The following describes two proteins that form a bound complex.

Sequence of chain B:
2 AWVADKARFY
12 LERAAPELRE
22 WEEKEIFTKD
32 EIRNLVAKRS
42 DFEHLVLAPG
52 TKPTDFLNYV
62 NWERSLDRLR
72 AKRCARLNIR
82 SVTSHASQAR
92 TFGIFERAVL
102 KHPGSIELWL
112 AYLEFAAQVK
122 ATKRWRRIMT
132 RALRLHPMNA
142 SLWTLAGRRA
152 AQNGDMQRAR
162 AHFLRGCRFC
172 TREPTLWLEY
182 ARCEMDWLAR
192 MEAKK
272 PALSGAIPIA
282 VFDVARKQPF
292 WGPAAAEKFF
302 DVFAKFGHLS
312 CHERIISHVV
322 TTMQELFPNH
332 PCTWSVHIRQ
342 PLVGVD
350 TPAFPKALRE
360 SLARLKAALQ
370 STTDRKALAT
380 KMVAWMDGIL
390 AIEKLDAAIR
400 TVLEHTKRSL

Contacts between the two chains:
Residue R135 in chain B contacts residue S355 in chain A (closest heavy-atom distance 3.0 Å).
Residue R159 in chain B is in contact with residue P359 in chain A (closest heavy-atom distance 4.5 Å).
Residue F10 in chain B interacts with residue E913 in chain A (closest heavy-atom distance 3.7 Å).
Residue L165 in chain B interacts with residue I360 in chain A (closest heavy-atom distance 3.7 Å).
Residue A162 in chain B contacts residue Q358 in chain A (closest heavy-atom distance 4.0 Å).
Residue D6 in chain B interacts with residue K912 in chain A (closest heavy-atom distance 3.3 Å).
Residue R9 in chain B contacts residue K912 in chain A (closest heavy-atom distance 4.4 Å).
Residue A162 in chain B contacts residue L357 in chain A (closest heavy-atom distance 4.9 Å).
Residue R135 in chain B interacts with residue L357 in chain A (closest heavy-atom distance 4.1 Å).
Residue R169 in chain B contacts residue G366 in chain A (closest heavy-atom distance 3.6 Å).
Residue R169 in chain B contacts residue E370 in chain A (closest heavy-atom distance 2.4 Å).
Residue W144 in chain B contacts residue L357 in chain A (closest heavy-atom distance 4.6 Å).
Residue F10 in chain B contacts residue Q916 in chain A (closest heavy-atom distance 4.0 Å).
Residue A281 in chain B contacts residue I376 in chain A (closest heavy-atom distance 4.3 Å).
Residue Q158 in chain B contacts residue P359 in chain A (closest heavy-atom distance 4.0 Å).
Residue A162 in chain B is in contact with residue I360 in chain A (closest heavy-atom distance 4.5 Å).
Residue Q158 in chain B interacts with residue M377 in chain A (closest heavy-atom distance 4.7 Å).
Residue V285 in chain B is in contact with residue E368 in chain A (closest heavy-atom distance 3.6 Å).
Residue A277 in chain B interacts with residue I376 in chain A (closest heavy-atom distance 3.8 Å).
Residue P272 in chain B interacts with residue E379 in chain A (closest heavy-atom distance 4.6 Å).
Residue R166 in chain B contacts residue L357 in chain A (closest heavy-atom distance 4.0 Å).
Residue R166 in chain B interacts with residue T364 in chain A (closest heavy-atom distance 4.5 Å).
Residue C168 in chain B is in contact with residue L369 in chain A (closest heavy-atom distance 3.7 Å).
Residue W188 in chain B interacts with residue M377 in chain A (closest heavy-atom distance 4.8 Å).
Residue A281 in chain B contacts residue T372 in chain A (closest heavy-atom distance 4.2 Å).
Residue E13 in chain B is in contact with residue E913 in chain A (closest heavy-atom distance 4.1 Å).
Residue R127 in chain B interacts with residue E356 in chain A (closest heavy-atom distance 4.4 Å).
Residue L165 in chain B is in contact with residue E370 in chain A (closest heavy-atom distance 4.8 Å).
Residue R161 in chain B interacts with residue I360 in chain A (closest heavy-atom distance 4.6 Å).
Residue F10 in chain B is in contact with residue K912 in chain A (closest heavy-atom distance 3.8 Å).
Residue V282 in chain B is in contact with residue I373 in chain A (closest heavy-atom distance 4.1 Å).
Residue A162 in chain B is in contact with residue P359 in chain A (closest heavy-atom distance 3.7 Å).
Residue I278 in chain B contacts residue I373 in chain A (closest heavy-atom distance 3.9 Å).
Residue V285 in chain B contacts residue L369 in chain A (closest heavy-atom distance 3.6 Å).
Residue I278 in chain B interacts with residue I376 in chain A (closest heavy-atom distance 3.8 Å).
Residue K7 in chain B contacts residue K912 in chain A (closest heavy-atom distance 4.6 Å).
Residue R169 in chain B interacts with residue T367 in chain A (closest heavy-atom distance 4.7 Å).
Residue R169 in chain B is in contact with residue T364 in chain A (closest heavy-atom distance 4.5 Å).
Residue R128 in chain B is in contact with residue S355 in chain A (closest heavy-atom distance 2.8 Å).
Residue T131 in chain B interacts with residue L357 in chain A (closest heavy-atom distance 3.6 Å).
Residue V282 in chain B interacts with residue L369 in chain A (closest heavy-atom distance 3.9 Å).
Residue P272 in chain B contacts residue S380 in chain A (closest heavy-atom distance 3.7 Å).
Residue T131 in chain B is in contact with residue E356 in chain A (closest heavy-atom distance 3.3 Å).
Residue R166 in chain B is in contact with residue I360 in chain A (closest heavy-atom distance 3.4 Å).
Residue Y181 in chain B is in contact with residue I373 in chain A (closest heavy-atom distance 3.7 Å).
Residue R161 in chain B contacts residue I373 in chain A (closest heavy-atom distance 4.2 Å).
Residue R169 in chain B interacts with residue S365 in chain A (closest heavy-atom distance 4.7 Å).
Residue T131 in chain B contacts residue S355 in chain A (closest heavy-atom distance 3.5 Å).
Residue L134 in chain B contacts residue L357 in chain A (closest heavy-atom distance 4.5 Å).
Residue A281 in chain B is in contact with residue L369 in chain A (closest heavy-atom distance 4.2 Å).
Residue R166 in chain B contacts residue Q358 in chain A (closest heavy-atom distance 3.8 Å).
Residue A281 in chain B interacts with residue I373 in chain A (closest heavy-atom distance 4.3 Å).
Residue R135 in chain B interacts with residue A354 in chain A (closest heavy-atom distance 2.6 Å).
Residue R14 in chain B is in contact with residue E913 in chain A (closest heavy-atom distance 3.5 Å).
Residue V285 in chain B is in contact with residue T372 in chain A (closest heavy-atom distance 4.2 Å).
Residue H163 in chain B interacts with residue L357 in chain A (closest heavy-atom distance 4.6 Å).
Residue W178 in chain B interacts with residue L369 in chain A (closest heavy-atom distance 3.5 Å).
Residue K288 in chain B is in contact with residue E368 in chain A (closest heavy-atom distance 3.3 Å).
Residue L165 in chain B contacts residue L369 in chain A (closest heavy-atom distance 4.1 Å).
Residue L165 in chain B is in contact with residue I373 in chain A (closest heavy-atom distance 3.8 Å).

Sequence of chain A:
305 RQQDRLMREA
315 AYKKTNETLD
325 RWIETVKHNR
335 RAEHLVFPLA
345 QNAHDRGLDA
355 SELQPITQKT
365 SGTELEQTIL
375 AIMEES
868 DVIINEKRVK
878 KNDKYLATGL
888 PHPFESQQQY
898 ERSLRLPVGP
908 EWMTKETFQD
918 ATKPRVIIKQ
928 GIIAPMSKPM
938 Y